These two protein chains interact to form a complex.

Contacts between the two chains:
Residue K92 in chain B interacts with residue L9 in chain A (closest heavy-atom distance 3.9 Å).
Residue A98 in chain B is in contact with residue F15 in chain A (closest heavy-atom distance 4.7 Å).
Residue G105 in chain B interacts with residue F15 in chain A (closest heavy-atom distance 3.6 Å).
Residue A99 in chain B contacts residue F15 in chain A (closest heavy-atom distance 4.3 Å).
Residue I96 in chain B interacts with residue L9 in chain A (closest heavy-atom distance 4.0 Å).
Residue I95 in chain B contacts residue L9 in chain A (closest heavy-atom distance 3.8 Å).
Residue I95 in chain B is in contact with residue L13 in chain A (closest heavy-atom distance 3.5 Å).
Residue Y106 in chain B contacts residue L10 in chain A (closest heavy-atom distance 3.6 Å).
Residue I95 in chain B contacts residue F15 in chain A (closest heavy-atom distance 4.2 Å).
Residue I96 in chain B interacts with residue L13 in chain A (closest heavy-atom distance 4.5 Å).
Residue K92 in chain B contacts residue V6 in chain A (closest heavy-atom distance 4.5 Å).
Residue A99 in chain B contacts residue L13 in chain A (closest heavy-atom distance 4.4 Å).
Residue A90 in chain B interacts with residue V6 in chain A (closest heavy-atom distance 3.9 Å).
Residue I95 in chain B contacts residue L10 in chain A (closest heavy-atom distance 3.5 Å).
Residue K122 in chain B interacts with residue F15 in chain A (closest heavy-atom distance 4.1 Å).
Residue K119 in chain B is in contact with residue F15 in chain A (closest heavy-atom distance 2.8 Å).
Residue A103 in chain B contacts residue F15 in chain A (closest heavy-atom distance 3.5 Å).
Residue Y106 in chain B contacts residue F15 in chain A (closest heavy-atom distance 3.7 Å).
Residue I95 in chain B interacts with residue V6 in chain A (closest heavy-atom distance 3.9 Å).
Residue K122 in chain B interacts with residue G14 in chain A (closest heavy-atom distance 3.2 Å).
Residue S104 in chain B contacts residue F15 in chain A (closest heavy-atom distance 3.8 Å).

Sequence of chain A:
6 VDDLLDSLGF

Sequence of chain B:
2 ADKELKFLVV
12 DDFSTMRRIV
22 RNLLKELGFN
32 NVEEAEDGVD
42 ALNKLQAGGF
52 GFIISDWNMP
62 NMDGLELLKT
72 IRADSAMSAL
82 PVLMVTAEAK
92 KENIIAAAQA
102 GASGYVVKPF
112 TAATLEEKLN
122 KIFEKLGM